Residue-level contacts at the interface:
Residue F55 in protein 1 contacts residue E82 in protein 2 (closest heavy-atom distance 3.8 Å).
Residue F89 in protein 1 interacts with residue P46 in protein 2 (closest heavy-atom distance 3.9 Å).
Residue T94 in protein 1 contacts residue S5 in protein 2 (closest heavy-atom distance 3.7 Å).
Residue P88 in protein 1 contacts residue P88 in protein 2 (closest heavy-atom distance 3.6 Å).
Residue S77 in protein 1 contacts residue P81 in protein 2 (closest heavy-atom distance 4.3 Å).
Residue T90 in protein 1 interacts with residue N44 in protein 2 (closest heavy-atom distance 2.9 Å).
Residue D71 in protein 1 is in contact with residue Y121 in protein 2 (closest heavy-atom distance 3.5 Å).
Residue S77 in protein 1 interacts with residue G85 in protein 2 (closest heavy-atom distance 3.0 Å).
Residue Q40 in protein 1 contacts residue L3 in protein 2 (closest heavy-atom distance 3.9 Å).
Residue L91 in protein 1 interacts with residue N44 in protein 2 (closest heavy-atom distance 3.4 Å).
Residue D71 in protein 1 contacts residue T47 in protein 2 (closest heavy-atom distance 4.5 Å).
Residue Q40 in protein 1 is in contact with residue I127 in protein 2 (closest heavy-atom distance 3.5 Å).
Residue A93 in protein 1 contacts residue Y121 in protein 2 (closest heavy-atom distance 3.3 Å).
Residue V92 in protein 1 is in contact with residue S123 in protein 2 (closest heavy-atom distance 3.0 Å).
Residue C73 in protein 1 contacts residue P46 in protein 2 (closest heavy-atom distance 3.2 Å).
Residue V92 in protein 1 contacts residue N44 in protein 2 (closest heavy-atom distance 2.9 Å).
Residue F89 in protein 1 interacts with residue P88 in protein 2 (closest heavy-atom distance 3.6 Å).
Residue V92 in protein 1 is in contact with residue Y121 in protein 2 (closest heavy-atom distance 2.6 Å).
Residue T94 in protein 1 contacts residue L3 in protein 2 (closest heavy-atom distance 4.4 Å).
Residue G129 in protein 1 is in contact with residue L3 in protein 2 (closest heavy-atom distance 3.8 Å).
Residue G72 in protein 1 interacts with residue T47 in protein 2 (closest heavy-atom distance 3.0 Å).
Residue K38 in protein 1 is in contact with residue L3 in protein 2 (closest heavy-atom distance 4.1 Å).
Residue S77 in protein 1 interacts with residue Y76 in protein 2 (closest heavy-atom distance 3.5 Å).
Residue C73 in protein 1 interacts with residue P88 in protein 2 (closest heavy-atom distance 3.9 Å).
Residue Q40 in protein 1 is in contact with residue A126 in protein 2 (closest heavy-atom distance 4.5 Å).
Residue F74 in protein 1 is in contact with residue R86 in protein 2 (closest heavy-atom distance 3.5 Å).
Residue F55 in protein 1 contacts residue S83 in protein 2 (closest heavy-atom distance 3.3 Å).
Residue A131 in protein 1 interacts with residue L3 in protein 2 (closest heavy-atom distance 4.0 Å).
Residue T130 in protein 1 is in contact with residue P2 in protein 2 (closest heavy-atom distance 3.1 Å).
Residue T130 in protein 1 interacts with residue L3 in protein 2 (closest heavy-atom distance 2.8 Å).
Residue T75 in protein 1 contacts residue G85 in protein 2 (closest heavy-atom distance 3.3 Å).
Residue Q40 in protein 1 is in contact with residue I42 in protein 2 (closest heavy-atom distance 4.0 Å).
Residue T90 in protein 1 is in contact with residue T90 in protein 2 (closest heavy-atom distance 3.7 Å).
Residue I127 in protein 1 interacts with residue I127 in protein 2 (closest heavy-atom distance 3.7 Å).
Residue T90 in protein 1 is in contact with residue P46 in protein 2 (closest heavy-atom distance 3.7 Å).
Residue S77 in protein 1 is in contact with residue T84 in protein 2 (closest heavy-atom distance 4.1 Å).
Residue A132 in protein 1 interacts with residue P2 in protein 2 (closest heavy-atom distance 3.9 Å).
Residue L91 in protein 1 contacts residue P46 in protein 2 (closest heavy-atom distance 3.8 Å).
Residue S77 in protein 1 is in contact with residue S83 in protein 2 (closest heavy-atom distance 3.0 Å).
Residue I42 in protein 1 contacts residue I42 in protein 2 (closest heavy-atom distance 4.0 Å).
Residue T94 in protein 1 interacts with residue S125 in protein 2 (closest heavy-atom distance 4.5 Å).
Residue I127 in protein 1 interacts with residue L3 in protein 2 (closest heavy-atom distance 4.0 Å).
Residue K79 in protein 1 contacts residue E82 in protein 2 (closest heavy-atom distance 3.0 Å).
Residue Q40 in protein 1 is in contact with residue S125 in protein 2 (closest heavy-atom distance 3.6 Å).
Residue A70 in protein 1 is in contact with residue Y121 in protein 2 (closest heavy-atom distance 3.7 Å).
Residue C73 in protein 1 interacts with residue T47 in protein 2 (closest heavy-atom distance 3.0 Å).
Residue V92 in protein 1 interacts with residue I42 in protein 2 (closest heavy-atom distance 4.0 Å).
Residue S77 in protein 1 is in contact with residue E82 in protein 2 (closest heavy-atom distance 3.5 Å).
Residue Y76 in protein 1 contacts residue G85 in protein 2 (closest heavy-atom distance 3.9 Å).
Residue L91 in protein 1 interacts with residue Y121 in protein 2 (closest heavy-atom distance 3.7 Å).
Residue A132 in protein 1 is in contact with residue A32 in protein 2 (closest heavy-atom distance 3.1 Å).
Residue L39 in protein 1 is in contact with residue L3 in protein 2 (closest heavy-atom distance 4.4 Å).
Residue T75 in protein 1 is in contact with residue R86 in protein 2 (closest heavy-atom distance 2.9 Å).
Residue V92 in protein 1 contacts residue S125 in protein 2 (closest heavy-atom distance 3.6 Å).
Residue D71 in protein 1 is in contact with residue P46 in protein 2 (closest heavy-atom distance 4.5 Å).
Residue A131 in protein 1 interacts with residue P2 in protein 2 (closest heavy-atom distance 4.5 Å).
Residue W128 in protein 1 contacts residue L3 in protein 2 (closest heavy-atom distance 4.5 Å).
Residue S78 in protein 1 interacts with residue E82 in protein 2 (closest heavy-atom distance 3.5 Å).
Residue F74 in protein 1 contacts residue P88 in protein 2 (closest heavy-atom distance 3.6 Å).
Residue C73 in protein 1 is in contact with residue R86 in protein 2 (closest heavy-atom distance 3.6 Å).

Sequence of protein 2:
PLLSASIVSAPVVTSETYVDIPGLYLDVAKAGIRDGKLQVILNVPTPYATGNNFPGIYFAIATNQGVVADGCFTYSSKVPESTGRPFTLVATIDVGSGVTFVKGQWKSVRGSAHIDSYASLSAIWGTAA

Sequence of protein 1:
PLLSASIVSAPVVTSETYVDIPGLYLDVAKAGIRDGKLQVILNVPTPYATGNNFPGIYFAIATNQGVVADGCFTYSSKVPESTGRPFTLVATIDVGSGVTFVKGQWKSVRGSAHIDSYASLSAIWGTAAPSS

This data describes a binding interaction between two proteins.